Sequence of the second protein:
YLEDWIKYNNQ

This data describes a binding interaction between two proteins.

Sequence of the first protein:
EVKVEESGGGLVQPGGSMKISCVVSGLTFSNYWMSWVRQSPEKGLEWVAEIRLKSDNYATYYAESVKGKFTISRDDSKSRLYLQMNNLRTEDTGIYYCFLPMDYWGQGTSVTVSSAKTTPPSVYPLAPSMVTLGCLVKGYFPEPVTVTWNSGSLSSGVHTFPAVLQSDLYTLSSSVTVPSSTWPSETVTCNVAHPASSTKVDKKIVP

Contacts between the two chains:
Residue R52 in the first protein contacts residue Y1 in the second protein (closest heavy-atom distance 3.9 Å).
Residue L53 in the first protein contacts residue Y8 in the second protein (closest heavy-atom distance 4.4 Å).
Residue W33 in the first protein is in contact with residue D4 in the second protein (closest heavy-atom distance 4.0 Å).
Residue W33 in the first protein is in contact with residue Y8 in the second protein (closest heavy-atom distance 3.1 Å).
Residue P101 in the first protein interacts with residue Y8 in the second protein (closest heavy-atom distance 4.8 Å).
Residue N31 in the first protein interacts with residue Y8 in the second protein (closest heavy-atom distance 3.5 Å).
Residue P101 in the first protein is in contact with residue W5 in the second protein (closest heavy-atom distance 3.5 Å).
Residue M102 in the first protein contacts residue W5 in the second protein (closest heavy-atom distance 4.0 Å).
Residue R52 in the first protein interacts with residue D4 in the second protein (closest heavy-atom distance 3.1 Å).
Residue Y32 in the first protein interacts with residue Y8 in the second protein (closest heavy-atom distance 3.3 Å).
Residue L100 in the first protein is in contact with residue Y8 in the second protein (closest heavy-atom distance 4.8 Å).
Residue W33 in the first protein interacts with residue Y1 in the second protein (closest heavy-atom distance 3.9 Å).
Residue W33 in the first protein contacts residue W5 in the second protein (closest heavy-atom distance 3.6 Å).